Sequence of protein 1:
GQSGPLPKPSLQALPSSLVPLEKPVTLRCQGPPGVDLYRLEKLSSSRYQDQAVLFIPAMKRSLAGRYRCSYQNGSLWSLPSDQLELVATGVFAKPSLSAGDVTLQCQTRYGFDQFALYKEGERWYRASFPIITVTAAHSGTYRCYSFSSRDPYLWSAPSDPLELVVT

Contacts between the two chains:
Residue E180 in protein 2 contacts residue A99 in protein 1 (closest heavy-atom distance 2.9 Å).
Residue V111 in protein 2 interacts with residue T184 in protein 1 (closest heavy-atom distance 4.4 Å).
Residue D177 in protein 2 contacts residue D177 in protein 1 (closest heavy-atom distance 3.2 Å).
Residue P178 in protein 2 contacts residue P178 in protein 1 (closest heavy-atom distance 3.8 Å).
Residue D177 in protein 2 interacts with residue P178 in protein 1 (closest heavy-atom distance 3.5 Å).
Residue T184 in protein 2 contacts residue T184 in protein 1 (closest heavy-atom distance 2.8 Å).
Residue V182 in protein 2 is in contact with residue V111 in protein 1 (closest heavy-atom distance 3.9 Å).
Residue E180 in protein 2 contacts residue L181 in protein 1 (closest heavy-atom distance 3.6 Å).
Residue E180 in protein 2 is in contact with residue V111 in protein 1 (closest heavy-atom distance 4.8 Å).
Residue V182 in protein 2 interacts with residue G109 in protein 1 (closest heavy-atom distance 4.6 Å).
Residue A99 in protein 2 contacts residue V182 in protein 1 (closest heavy-atom distance 4.0 Å).
Residue P178 in protein 2 is in contact with residue E180 in protein 1 (closest heavy-atom distance 3.0 Å).
Residue V182 in protein 2 is in contact with residue V183 in protein 1 (closest heavy-atom distance 3.4 Å).
Residue L181 in protein 2 is in contact with residue V182 in protein 1 (closest heavy-atom distance 3.6 Å).
Residue P178 in protein 2 contacts residue L179 in protein 1 (closest heavy-atom distance 3.5 Å).
Residue V182 in protein 2 is in contact with residue T184 in protein 1 (closest heavy-atom distance 2.9 Å).
Residue K94 in protein 2 contacts residue D177 in protein 1 (closest heavy-atom distance 3.3 Å).
Residue E180 in protein 2 interacts with residue E180 in protein 1 (closest heavy-atom distance 2.7 Å).
Residue V182 in protein 2 interacts with residue L181 in protein 1 (closest heavy-atom distance 4.1 Å).
Residue L179 in protein 2 contacts residue E180 in protein 1 (closest heavy-atom distance 3.3 Å).
Residue V182 in protein 2 contacts residue V182 in protein 1 (closest heavy-atom distance 2.9 Å).
Residue T158 in protein 2 interacts with residue A99 in protein 1 (closest heavy-atom distance 4.0 Å).
Residue L179 in protein 2 interacts with residue V182 in protein 1 (closest heavy-atom distance 3.4 Å).
Residue P178 in protein 2 is in contact with residue L97 in protein 1 (closest heavy-atom distance 4.1 Å).
Residue T184 in protein 2 interacts with residue V183 in protein 1 (closest heavy-atom distance 3.4 Å).
Residue L97 in protein 2 is in contact with residue E180 in protein 1 (closest heavy-atom distance 5.0 Å).
Residue V183 in protein 2 interacts with residue T184 in protein 1 (closest heavy-atom distance 2.9 Å).
Residue E180 in protein 2 interacts with residue V182 in protein 1 (closest heavy-atom distance 2.9 Å).
Residue E180 in protein 2 contacts residue L179 in protein 1 (closest heavy-atom distance 3.8 Å).
Residue L181 in protein 2 interacts with residue T184 in protein 1 (closest heavy-atom distance 3.9 Å).

Sequence of protein 2:
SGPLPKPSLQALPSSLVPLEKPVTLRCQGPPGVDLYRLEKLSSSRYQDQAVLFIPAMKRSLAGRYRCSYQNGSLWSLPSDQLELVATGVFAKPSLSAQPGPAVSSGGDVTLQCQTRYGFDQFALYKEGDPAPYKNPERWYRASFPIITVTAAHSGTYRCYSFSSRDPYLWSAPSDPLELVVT

The following describes two proteins that form a bound complex.